Sequence of protein 2:
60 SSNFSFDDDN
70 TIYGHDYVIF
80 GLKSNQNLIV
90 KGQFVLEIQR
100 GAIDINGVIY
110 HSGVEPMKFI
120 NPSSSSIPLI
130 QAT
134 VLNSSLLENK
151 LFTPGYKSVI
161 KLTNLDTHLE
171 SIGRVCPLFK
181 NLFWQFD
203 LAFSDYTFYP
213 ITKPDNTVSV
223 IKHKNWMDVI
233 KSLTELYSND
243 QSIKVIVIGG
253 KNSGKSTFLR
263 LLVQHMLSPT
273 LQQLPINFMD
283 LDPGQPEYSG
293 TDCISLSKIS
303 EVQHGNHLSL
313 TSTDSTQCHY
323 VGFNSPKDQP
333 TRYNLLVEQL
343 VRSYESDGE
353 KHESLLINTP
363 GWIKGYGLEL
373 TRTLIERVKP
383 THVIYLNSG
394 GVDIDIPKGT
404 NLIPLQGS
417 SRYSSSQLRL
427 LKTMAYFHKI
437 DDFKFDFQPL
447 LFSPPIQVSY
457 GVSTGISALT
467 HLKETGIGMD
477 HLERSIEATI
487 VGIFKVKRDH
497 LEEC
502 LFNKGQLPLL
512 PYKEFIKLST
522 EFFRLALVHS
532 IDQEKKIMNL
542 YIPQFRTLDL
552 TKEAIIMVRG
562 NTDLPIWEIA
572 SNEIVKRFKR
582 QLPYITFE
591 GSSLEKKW

Sequence of protein 1:
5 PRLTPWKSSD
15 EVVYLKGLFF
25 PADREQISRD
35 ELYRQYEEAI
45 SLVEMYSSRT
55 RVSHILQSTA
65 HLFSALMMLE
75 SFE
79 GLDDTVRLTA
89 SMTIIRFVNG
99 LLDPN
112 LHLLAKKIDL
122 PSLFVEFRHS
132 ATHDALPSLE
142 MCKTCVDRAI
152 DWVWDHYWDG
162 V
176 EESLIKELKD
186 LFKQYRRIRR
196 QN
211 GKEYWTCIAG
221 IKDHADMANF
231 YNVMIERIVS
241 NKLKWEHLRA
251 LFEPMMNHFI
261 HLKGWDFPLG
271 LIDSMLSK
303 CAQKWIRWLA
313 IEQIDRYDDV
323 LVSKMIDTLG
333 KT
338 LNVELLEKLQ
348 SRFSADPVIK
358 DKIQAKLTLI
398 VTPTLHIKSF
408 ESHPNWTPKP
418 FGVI

The following describes two proteins that form a bound complex.

Residue-level contacts at the interface:
Residue G461 in protein 2 contacts residue F407 in protein 1 (closest heavy-atom distance 2.9 Å).
Residue S593 in protein 2 is in contact with residue H157 in protein 1 (closest heavy-atom distance 2.8 Å).
Residue E595 in protein 2 interacts with residue Y158 in protein 1 (closest heavy-atom distance 2.5 Å).
Residue S481 in protein 2 contacts residue R53 in protein 1 (closest heavy-atom distance 2.9 Å).
Residue E470 in protein 2 is in contact with residue E48 in protein 1 (closest heavy-atom distance 2.9 Å).
Residue K596 in protein 2 is in contact with residue H58 in protein 1 (closest heavy-atom distance 3.5 Å).
Residue H530 in protein 2 interacts with residue K416 in protein 1 (closest heavy-atom distance 2.3 Å).
Residue F448 in protein 2 interacts with residue P415 in protein 1 (closest heavy-atom distance 3.6 Å).
Residue I473 in protein 2 contacts residue M49 in protein 1 (closest heavy-atom distance 3.2 Å).
Residue L583 in protein 2 is in contact with residue S13 in protein 1 (closest heavy-atom distance 2.8 Å).
Residue I567 in protein 2 is in contact with residue P5 in protein 1 (closest heavy-atom distance 3.5 Å).
Residue P450 in protein 2 interacts with residue H410 in protein 1 (closest heavy-atom distance 3.5 Å).
Residue Q453 in protein 2 is in contact with residue F407 in protein 1 (closest heavy-atom distance 2.9 Å).
Residue S455 in protein 2 contacts residue K405 in protein 1 (closest heavy-atom distance 2.2 Å).
Residue V454 in protein 2 interacts with residue S406 in protein 1 (closest heavy-atom distance 3.2 Å).
Residue V454 in protein 2 is in contact with residue K405 in protein 1 (closest heavy-atom distance 2.6 Å).
Residue H477 in protein 2 is in contact with residue L46 in protein 1 (closest heavy-atom distance 3.4 Å).
Residue W598 in protein 2 is in contact with residue G98 in protein 1 (closest heavy-atom distance 2.7 Å).
Residue R480 in protein 2 interacts with residue M49 in protein 1 (closest heavy-atom distance 3.4 Å).
Residue P584 in protein 2 is in contact with residue S12 in protein 1 (closest heavy-atom distance 3.3 Å).
Residue I586 in protein 2 contacts residue P5 in protein 1 (closest heavy-atom distance 3.4 Å).
Residue P451 in protein 2 is in contact with residue H410 in protein 1 (closest heavy-atom distance 2.8 Å).
Residue P451 in protein 2 is in contact with residue S409 in protein 1 (closest heavy-atom distance 3.2 Å).
Residue P584 in protein 2 interacts with residue P417 in protein 1 (closest heavy-atom distance 2.9 Å).
Residue Q453 in protein 2 interacts with residue S406 in protein 1 (closest heavy-atom distance 1.2 Å).
Residue Q453 in protein 2 is in contact with residue H410 in protein 1 (closest heavy-atom distance 3.5 Å).
Residue Y585 in protein 2 contacts residue L7 in protein 1 (closest heavy-atom distance 3.5 Å).
Residue L594 in protein 2 interacts with residue I59 in protein 1 (closest heavy-atom distance 2.4 Å).
Residue G474 in protein 2 contacts residue S45 in protein 1 (closest heavy-atom distance 3.2 Å).
Residue Y585 in protein 2 is in contact with residue R53 in protein 1 (closest heavy-atom distance 2.7 Å).
Residue T587 in protein 2 interacts with residue T8 in protein 1 (closest heavy-atom distance 3.4 Å).
Residue H530 in protein 2 contacts residue G419 in protein 1 (closest heavy-atom distance 3.2 Å).
Residue T587 in protein 2 is in contact with residue R6 in protein 1 (closest heavy-atom distance 3.2 Å).
Residue I586 in protein 2 is in contact with residue L7 in protein 1 (closest heavy-atom distance 3.5 Å).
Residue Q453 in protein 2 is in contact with residue E408 in protein 1 (closest heavy-atom distance 2.8 Å).
Residue S593 in protein 2 interacts with residue Y158 in protein 1 (closest heavy-atom distance 2.8 Å).
Residue S449 in protein 2 contacts residue W413 in protein 1 (closest heavy-atom distance 3.5 Å).
Residue W598 in protein 2 is in contact with residue N97 in protein 1 (closest heavy-atom distance 3.4 Å).
Residue I538 in protein 2 interacts with residue I404 in protein 1 (closest heavy-atom distance 3.1 Å).
Residue I586 in protein 2 is in contact with residue T8 in protein 1 (closest heavy-atom distance 3.1 Å).
Residue Y585 in protein 2 is in contact with residue P9 in protein 1 (closest heavy-atom distance 2.2 Å).
Residue G472 in protein 2 contacts residue E48 in protein 1 (closest heavy-atom distance 2.8 Å).
Residue V454 in protein 2 interacts with residue F407 in protein 1 (closest heavy-atom distance 2.0 Å).
Residue P584 in protein 2 is in contact with residue K11 in protein 1 (closest heavy-atom distance 1.4 Å).
Residue W598 in protein 2 contacts residue R94 in protein 1 (closest heavy-atom distance 3.2 Å).
Residue I586 in protein 2 contacts residue R6 in protein 1 (closest heavy-atom distance 2.4 Å).
Residue S455 in protein 2 contacts residue I404 in protein 1 (closest heavy-atom distance 3.6 Å).
Residue I473 in protein 2 contacts residue E48 in protein 1 (closest heavy-atom distance 2.9 Å).
Residue I452 in protein 2 interacts with residue F407 in protein 1 (closest heavy-atom distance 3.3 Å).
Residue I570 in protein 2 is in contact with residue F418 in protein 1 (closest heavy-atom distance 3.5 Å).
Residue W598 in protein 2 is in contact with residue H58 in protein 1 (closest heavy-atom distance 2.4 Å).
Residue K536 in protein 2 contacts residue H403 in protein 1 (closest heavy-atom distance 3.2 Å).
Residue I538 in protein 2 contacts residue K405 in protein 1 (closest heavy-atom distance 3.0 Å).
Residue H530 in protein 2 contacts residue F418 in protein 1 (closest heavy-atom distance 2.7 Å).
Residue I462 in protein 2 is in contact with residue F407 in protein 1 (closest heavy-atom distance 3.4 Å).
Residue R480 in protein 2 is in contact with residue R53 in protein 1 (closest heavy-atom distance 3.4 Å).
Residue L447 in protein 2 contacts residue W413 in protein 1 (closest heavy-atom distance 3.3 Å).
Residue S592 in protein 2 interacts with residue Y158 in protein 1 (closest heavy-atom distance 3.4 Å).
Residue Y585 in protein 2 contacts residue T8 in protein 1 (closest heavy-atom distance 1.5 Å).
Residue Y585 in protein 2 is in contact with residue K11 in protein 1 (closest heavy-atom distance 3.1 Å).